Contacts between the two chains:
Residue I44 in protein 2 contacts residue K8 in protein 1 (closest heavy-atom distance 3.8 Å).
Residue D88 in protein 2 contacts residue G14 in protein 1 (closest heavy-atom distance 3.6 Å).
Residue D89 in protein 2 interacts with residue A15 in protein 1 (closest heavy-atom distance 2.7 Å).
Residue I82 in protein 2 interacts with residue G9 in protein 1 (closest heavy-atom distance 4.9 Å).
Residue K85 in protein 2 is in contact with residue L10 in protein 1 (closest heavy-atom distance 3.4 Å).
Residue Y83 in protein 2 interacts with residue K8 in protein 1 (closest heavy-atom distance 4.8 Å).
Residue Y83 in protein 2 contacts residue G9 in protein 1 (closest heavy-atom distance 3.0 Å).
Residue L38 in protein 2 interacts with residue L10 in protein 1 (closest heavy-atom distance 4.9 Å).
Residue D89 in protein 2 contacts residue G14 in protein 1 (closest heavy-atom distance 4.5 Å).
Residue D40 in protein 2 is in contact with residue L10 in protein 1 (closest heavy-atom distance 3.2 Å).
Residue T87 in protein 2 is in contact with residue G14 in protein 1 (closest heavy-atom distance 3.6 Å).
Residue Y83 in protein 2 interacts with residue L10 in protein 1 (closest heavy-atom distance 3.5 Å).
Residue D89 in protein 2 is in contact with residue G13 in protein 1 (closest heavy-atom distance 3.1 Å).
Residue T87 in protein 2 is in contact with residue G13 in protein 1 (closest heavy-atom distance 4.5 Å).
Residue D40 in protein 2 interacts with residue G9 in protein 1 (closest heavy-atom distance 3.3 Å).
Residue K85 in protein 2 is in contact with residue G11 in protein 1 (closest heavy-atom distance 4.3 Å).
Residue I44 in protein 2 is in contact with residue L10 in protein 1 (closest heavy-atom distance 4.8 Å).
Residue Y83 in protein 2 contacts residue G11 in protein 1 (closest heavy-atom distance 3.4 Å).
Residue G37 in protein 2 interacts with residue L10 in protein 1 (closest heavy-atom distance 4.3 Å).
Residue D88 in protein 2 is in contact with residue G11 in protein 1 (closest heavy-atom distance 3.2 Å).
Residue I44 in protein 2 is in contact with residue G9 in protein 1 (closest heavy-atom distance 3.5 Å).
Residue D88 in protein 2 contacts residue L10 in protein 1 (closest heavy-atom distance 5.0 Å).
Residue L38 in protein 2 interacts with residue G11 in protein 1 (closest heavy-atom distance 3.6 Å).
Residue T87 in protein 2 contacts residue A15 in protein 1 (closest heavy-atom distance 3.2 Å).
Residue P39 in protein 2 contacts residue L10 in protein 1 (closest heavy-atom distance 4.3 Å).
Residue D88 in protein 2 interacts with residue G13 in protein 1 (closest heavy-atom distance 3.1 Å).
Residue N84 in protein 2 is in contact with residue G11 in protein 1 (closest heavy-atom distance 3.4 Å).
Residue I90 in protein 2 is in contact with residue G13 in protein 1 (closest heavy-atom distance 4.9 Å).

Sequence of protein 2:
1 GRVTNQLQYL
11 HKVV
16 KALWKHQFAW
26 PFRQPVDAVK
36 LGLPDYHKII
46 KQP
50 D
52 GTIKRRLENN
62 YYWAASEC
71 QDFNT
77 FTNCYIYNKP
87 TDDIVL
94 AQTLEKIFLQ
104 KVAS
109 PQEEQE

Sequence of protein 1:
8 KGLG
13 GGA

These two protein chains interact to form a complex.